Contacts between the two chains:
Residue L54 in protein 1 interacts with residue L5 in protein 2 (closest heavy-atom distance 4.7 Å).
Residue V76 in protein 1 interacts with residue L5 in protein 2 (closest heavy-atom distance 3.3 Å).
Residue L72 in protein 1 is in contact with residue E6 in protein 2 (closest heavy-atom distance 3.7 Å).
Residue K62 in protein 1 is in contact with residue I9 in protein 2 (closest heavy-atom distance 4.5 Å).
Residue R80 in protein 1 contacts residue N2 in protein 2 (closest heavy-atom distance 4.9 Å).
Residue L72 in protein 1 is in contact with residue I9 in protein 2 (closest heavy-atom distance 5.0 Å).
Residue R80 in protein 1 is in contact with residue M3 in protein 2 (closest heavy-atom distance 5.0 Å).
Residue R80 in protein 1 contacts residue L5 in protein 2 (closest heavy-atom distance 4.2 Å).
Residue V76 in protein 1 is in contact with residue I9 in protein 2 (closest heavy-atom distance 4.8 Å).
Residue V58 in protein 1 contacts residue I8 in protein 2 (closest heavy-atom distance 3.7 Å).
Residue V76 in protein 1 is in contact with residue M3 in protein 2 (closest heavy-atom distance 4.7 Å).
Residue L79 in protein 1 contacts residue I9 in protein 2 (closest heavy-atom distance 3.1 Å).
Residue L79 in protein 1 is in contact with residue L5 in protein 2 (closest heavy-atom distance 3.7 Å).
Residue F55 in protein 1 is in contact with residue I8 in protein 2 (closest heavy-atom distance 4.9 Å).
Residue Q75 in protein 1 interacts with residue I9 in protein 2 (closest heavy-atom distance 3.7 Å).
Residue R80 in protein 1 interacts with residue T1 in protein 2 (closest heavy-atom distance 4.2 Å).
Residue V58 in protein 1 contacts residue I9 in protein 2 (closest heavy-atom distance 4.0 Å).
Residue K62 in protein 1 is in contact with residue I8 in protein 2 (closest heavy-atom distance 3.5 Å).
Residue L54 in protein 1 contacts residue I8 in protein 2 (closest heavy-atom distance 4.1 Å).

Sequence of protein 2:
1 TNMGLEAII

Sequence of protein 1:
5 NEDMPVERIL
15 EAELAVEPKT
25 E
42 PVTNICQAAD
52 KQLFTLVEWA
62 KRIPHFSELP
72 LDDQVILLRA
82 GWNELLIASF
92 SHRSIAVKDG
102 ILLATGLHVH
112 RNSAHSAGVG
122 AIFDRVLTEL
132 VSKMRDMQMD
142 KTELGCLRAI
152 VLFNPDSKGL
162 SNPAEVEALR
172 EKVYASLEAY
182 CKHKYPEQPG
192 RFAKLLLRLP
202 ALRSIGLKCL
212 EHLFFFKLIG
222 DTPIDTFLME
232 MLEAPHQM

These two protein chains interact to form a complex.